Interface contacts:
Residue E63 in the first protein is in contact with residue K29 in the second protein (closest heavy-atom distance 2.6 Å).
Residue F67 in the first protein contacts residue K29 in the second protein (closest heavy-atom distance 3.2 Å).
Residue F67 in the first protein interacts with residue F33 in the second protein (closest heavy-atom distance 3.4 Å).
Residue I68 in the first protein interacts with residue M2 in the second protein (closest heavy-atom distance 4.5 Å).
Residue F67 in the first protein contacts residue K30 in the second protein (closest heavy-atom distance 3.6 Å).
Residue G69 in the first protein is in contact with residue E3 in the second protein (closest heavy-atom distance 3.4 Å).
Residue I68 in the first protein contacts residue F33 in the second protein (closest heavy-atom distance 4.4 Å).
Residue R71 in the first protein is in contact with residue K30 in the second protein (closest heavy-atom distance 3.7 Å).
Residue D70 in the first protein contacts residue E3 in the second protein (closest heavy-atom distance 2.8 Å).
Residue F67 in the first protein contacts residue M2 in the second protein (closest heavy-atom distance 4.6 Å).
Residue G69 in the first protein is in contact with residue M2 in the second protein (closest heavy-atom distance 4.1 Å).
Residue M64 in the first protein contacts residue F33 in the second protein (closest heavy-atom distance 4.3 Å).
Residue M64 in the first protein is in contact with residue K29 in the second protein (closest heavy-atom distance 3.0 Å).

Sequence of the first protein:
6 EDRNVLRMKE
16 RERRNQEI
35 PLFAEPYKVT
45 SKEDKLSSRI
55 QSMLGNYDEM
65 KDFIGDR

These two protein chains interact to form a complex.

Sequence of the second protein:
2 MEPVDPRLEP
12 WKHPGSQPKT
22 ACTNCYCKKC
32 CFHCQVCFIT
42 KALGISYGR